Sequence of the first protein:
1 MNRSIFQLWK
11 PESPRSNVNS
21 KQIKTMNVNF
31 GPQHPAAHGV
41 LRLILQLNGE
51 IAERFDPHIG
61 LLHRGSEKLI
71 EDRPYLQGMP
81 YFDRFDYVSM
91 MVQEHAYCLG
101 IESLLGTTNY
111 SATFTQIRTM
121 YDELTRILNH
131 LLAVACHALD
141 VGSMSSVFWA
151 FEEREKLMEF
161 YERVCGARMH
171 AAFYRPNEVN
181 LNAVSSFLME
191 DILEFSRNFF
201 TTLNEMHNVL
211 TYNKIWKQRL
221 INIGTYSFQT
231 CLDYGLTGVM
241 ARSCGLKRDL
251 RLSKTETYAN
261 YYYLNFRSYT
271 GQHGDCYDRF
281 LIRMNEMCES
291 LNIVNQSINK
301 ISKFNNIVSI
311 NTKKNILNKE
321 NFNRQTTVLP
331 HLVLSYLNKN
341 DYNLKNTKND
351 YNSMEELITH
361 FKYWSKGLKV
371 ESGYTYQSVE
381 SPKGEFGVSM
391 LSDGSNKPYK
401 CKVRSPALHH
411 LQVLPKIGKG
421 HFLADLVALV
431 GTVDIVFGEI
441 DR

The following describes two proteins that form a bound complex.

Sequence of the second protein:
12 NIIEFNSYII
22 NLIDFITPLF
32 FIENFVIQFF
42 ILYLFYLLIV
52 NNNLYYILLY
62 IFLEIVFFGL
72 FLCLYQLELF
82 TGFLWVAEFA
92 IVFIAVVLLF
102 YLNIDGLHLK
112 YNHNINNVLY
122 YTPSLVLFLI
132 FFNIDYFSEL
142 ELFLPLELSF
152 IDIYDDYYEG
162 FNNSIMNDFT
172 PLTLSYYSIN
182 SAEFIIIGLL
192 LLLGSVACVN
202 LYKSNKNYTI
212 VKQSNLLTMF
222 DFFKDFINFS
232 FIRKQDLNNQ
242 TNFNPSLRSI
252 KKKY

Contacts between the two chains:
Residue K419 in the first protein contacts residue F230 in the second protein (closest heavy-atom distance 3.1 Å).
Residue Y277 in the first protein interacts with residue P246 in the second protein (closest heavy-atom distance 3.5 Å).
Residue K217 in the first protein interacts with residue T242 in the second protein (closest heavy-atom distance 3.1 Å).
Residue I51 in the first protein contacts residue I233 in the second protein (closest heavy-atom distance 3.7 Å).
Residue W9 in the first protein contacts residue F232 in the second protein (closest heavy-atom distance 3.5 Å).
Residue P11 in the first protein interacts with residue Q214 in the second protein (closest heavy-atom distance 3.5 Å).
Residue H421 in the first protein interacts with residue Q236 in the second protein (closest heavy-atom distance 3.5 Å).
Residue S268 in the first protein contacts residue S250 in the second protein (closest heavy-atom distance 3.7 Å).
Residue W9 in the first protein contacts residue Q214 in the second protein (closest heavy-atom distance 3.2 Å).
Residue R54 in the first protein is in contact with residue N229 in the second protein (closest heavy-atom distance 3.5 Å).
Residue E12 in the first protein contacts residue L217 in the second protein (closest heavy-atom distance 3.5 Å).
Residue R267 in the first protein interacts with residue I251 in the second protein (closest heavy-atom distance 3.3 Å).
Residue T270 in the first protein interacts with residue I251 in the second protein (closest heavy-atom distance 3.6 Å).
Residue I221 in the first protein contacts residue Q241 in the second protein (closest heavy-atom distance 2.6 Å).
Residue N222 in the first protein contacts residue Q236 in the second protein (closest heavy-atom distance 3.1 Å).
Residue P11 in the first protein is in contact with residue L217 in the second protein (closest heavy-atom distance 3.8 Å).
Residue T270 in the first protein is in contact with residue R249 in the second protein (closest heavy-atom distance 3.0 Å).
Residue I221 in the first protein interacts with residue F244 in the second protein (closest heavy-atom distance 3.6 Å).
Residue K10 in the first protein contacts residue F230 in the second protein (closest heavy-atom distance 3.6 Å).
Residue K419 in the first protein interacts with residue R234 in the second protein (closest heavy-atom distance 2.7 Å).
Residue K247 in the first protein interacts with residue I251 in the second protein (closest heavy-atom distance 3.6 Å).
Residue Y277 in the first protein is in contact with residue F244 in the second protein (closest heavy-atom distance 3.8 Å).
Residue F6 in the first protein is in contact with residue I211 in the second protein (closest heavy-atom distance 3.5 Å).
Residue K217 in the first protein is in contact with residue F244 in the second protein (closest heavy-atom distance 2.7 Å).
Residue I282 in the first protein interacts with residue L248 in the second protein (closest heavy-atom distance 3.7 Å).
Residue K10 in the first protein contacts residue S231 in the second protein (closest heavy-atom distance 2.7 Å).
Residue P11 in the first protein is in contact with residue F230 in the second protein (closest heavy-atom distance 3.7 Å).
Residue H273 in the first protein contacts residue F244 in the second protein (closest heavy-atom distance 3.7 Å).
Residue L8 in the first protein contacts residue I233 in the second protein (closest heavy-atom distance 2.9 Å).
Residue K419 in the first protein interacts with residue F232 in the second protein (closest heavy-atom distance 3.4 Å).
Residue K214 in the first protein contacts residue T242 in the second protein (closest heavy-atom distance 3.6 Å).
Residue F6 in the first protein is in contact with residue Q214 in the second protein (closest heavy-atom distance 3.7 Å).
Residue F6 in the first protein interacts with residue K207 in the second protein (closest heavy-atom distance 3.2 Å).
Residue W9 in the first protein contacts residue S231 in the second protein (closest heavy-atom distance 3.2 Å).
Residue L281 in the first protein contacts residue L248 in the second protein (closest heavy-atom distance 3.6 Å).
Residue H421 in the first protein contacts residue R234 in the second protein (closest heavy-atom distance 3.5 Å).
Residue N285 in the first protein interacts with residue L248 in the second protein (closest heavy-atom distance 3.3 Å).
Residue N265 in the first protein is in contact with residue K253 in the second protein (closest heavy-atom distance 3.3 Å).
Residue G420 in the first protein interacts with residue F232 in the second protein (closest heavy-atom distance 3.3 Å).
Residue G420 in the first protein interacts with residue R234 in the second protein (closest heavy-atom distance 3.1 Å).
Residue G420 in the first protein interacts with residue I233 in the second protein (closest heavy-atom distance 3.6 Å).
Residue Q218 in the first protein is in contact with residue T242 in the second protein (closest heavy-atom distance 3.4 Å).
Residue K217 in the first protein interacts with residue Q241 in the second protein (closest heavy-atom distance 3.2 Å).
Residue L264 in the first protein contacts residue K253 in the second protein (closest heavy-atom distance 3.0 Å).
Residue N19 in the first protein contacts residue T210 in the second protein (closest heavy-atom distance 3.5 Å).
Residue L8 in the first protein contacts residue F232 in the second protein (closest heavy-atom distance 3.3 Å).
Residue Q218 in the first protein interacts with residue Q241 in the second protein (closest heavy-atom distance 3.3 Å).
Residue I223 in the first protein is in contact with residue Q236 in the second protein (closest heavy-atom distance 3.8 Å).
Residue Y269 in the first protein is in contact with residue S250 in the second protein (closest heavy-atom distance 3.2 Å).
Residue I417 in the first protein contacts residue R234 in the second protein (closest heavy-atom distance 3.4 Å).
Residue K10 in the first protein is in contact with residue T210 in the second protein (closest heavy-atom distance 3.8 Å).
Residue V18 in the first protein is in contact with residue T210 in the second protein (closest heavy-atom distance 3.7 Å).
Residue E53 in the first protein contacts residue S231 in the second protein (closest heavy-atom distance 3.1 Å).
Residue S268 in the first protein is in contact with residue R249 in the second protein (closest heavy-atom distance 3.8 Å).
Residue S268 in the first protein is in contact with residue I251 in the second protein (closest heavy-atom distance 2.8 Å).
Residue Q7 in the first protein is in contact with residue Y203 in the second protein (closest heavy-atom distance 3.3 Å).
Residue Q272 in the first protein is in contact with residue R249 in the second protein (closest heavy-atom distance 3.4 Å).
Residue E12 in the first protein contacts residue N229 in the second protein (closest heavy-atom distance 3.2 Å).
Residue Y269 in the first protein contacts residue R249 in the second protein (closest heavy-atom distance 3.3 Å).
Residue K416 in the first protein interacts with residue R234 in the second protein (closest heavy-atom distance 3.3 Å).